The following describes two proteins that form a bound complex.

Residue-level contacts at the interface:
Residue T651 in protein 1 is in contact with residue T651 in protein 2 (closest heavy-atom distance 5.0 Å).
Residue E644 in protein 1 interacts with residue R695 in protein 2 (closest heavy-atom distance 4.8 Å).

Sequence of protein 2:
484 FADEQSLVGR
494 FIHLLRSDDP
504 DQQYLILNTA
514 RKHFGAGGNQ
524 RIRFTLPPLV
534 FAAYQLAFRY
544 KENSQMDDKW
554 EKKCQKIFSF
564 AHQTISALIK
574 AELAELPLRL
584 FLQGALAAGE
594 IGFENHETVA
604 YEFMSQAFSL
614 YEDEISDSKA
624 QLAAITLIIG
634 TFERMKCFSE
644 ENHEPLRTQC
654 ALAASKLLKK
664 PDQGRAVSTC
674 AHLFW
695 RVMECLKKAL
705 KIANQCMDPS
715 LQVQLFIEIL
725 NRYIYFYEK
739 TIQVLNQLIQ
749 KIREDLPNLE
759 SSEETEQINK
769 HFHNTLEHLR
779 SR

Sequence of protein 1:
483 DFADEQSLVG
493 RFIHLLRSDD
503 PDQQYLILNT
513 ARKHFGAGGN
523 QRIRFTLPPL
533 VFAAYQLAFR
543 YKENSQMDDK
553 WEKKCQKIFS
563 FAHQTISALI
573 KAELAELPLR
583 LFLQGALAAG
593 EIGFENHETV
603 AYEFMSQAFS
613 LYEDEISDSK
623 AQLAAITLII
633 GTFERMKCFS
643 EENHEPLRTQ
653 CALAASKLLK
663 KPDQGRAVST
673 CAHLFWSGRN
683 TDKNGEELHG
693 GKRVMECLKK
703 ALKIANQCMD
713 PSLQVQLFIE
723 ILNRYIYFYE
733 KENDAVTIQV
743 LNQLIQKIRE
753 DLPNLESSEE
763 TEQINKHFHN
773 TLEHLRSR